Sequence of the second protein:
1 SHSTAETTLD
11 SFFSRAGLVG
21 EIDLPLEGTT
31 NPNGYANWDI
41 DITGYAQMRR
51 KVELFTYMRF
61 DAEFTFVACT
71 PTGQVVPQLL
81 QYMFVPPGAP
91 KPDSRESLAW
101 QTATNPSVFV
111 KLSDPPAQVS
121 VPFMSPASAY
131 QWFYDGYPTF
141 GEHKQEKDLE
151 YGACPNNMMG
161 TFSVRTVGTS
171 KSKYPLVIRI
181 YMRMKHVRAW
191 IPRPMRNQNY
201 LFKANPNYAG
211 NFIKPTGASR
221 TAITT

This data describes a binding interaction between two proteins.

Interface contacts:
Residue T104 in the first protein is in contact with residue R15 in the second protein (closest heavy-atom distance 0.9 Å).
Residue W100 in the first protein interacts with residue L18 in the second protein (closest heavy-atom distance 3.0 Å).
Residue F84 in the first protein interacts with residue R15 in the second protein (closest heavy-atom distance 3.3 Å).
Residue P86 in the first protein contacts residue R15 in the second protein (closest heavy-atom distance 3.7 Å).
Residue V167 in the first protein interacts with residue R179 in the second protein (closest heavy-atom distance 3.7 Å).
Residue A103 in the first protein contacts residue L18 in the second protein (closest heavy-atom distance 2.5 Å).
Residue V167 in the first protein interacts with residue C69 in the second protein (closest heavy-atom distance 0.9 Å).
Residue A103 in the first protein contacts residue M48 in the second protein (closest heavy-atom distance 3.7 Å).
Residue A103 in the first protein is in contact with residue A16 in the second protein (closest heavy-atom distance 2.7 Å).
Residue A103 in the first protein contacts residue G17 in the second protein (closest heavy-atom distance 1.8 Å).
Residue S170 in the first protein is in contact with residue P71 in the second protein (closest heavy-atom distance 1.5 Å).
Residue T166 in the first protein is in contact with residue P71 in the second protein (closest heavy-atom distance 0.9 Å).
Residue V167 in the first protein interacts with residue G73 in the second protein (closest heavy-atom distance 3.5 Å).
Residue S113 in the first protein contacts residue S113 in the second protein (closest heavy-atom distance 3.2 Å).
Residue L79 in the first protein contacts residue G73 in the second protein (closest heavy-atom distance 2.9 Å).
Residue K111 in the first protein contacts residue S113 in the second protein (closest heavy-atom distance 2.9 Å).
Residue P77 in the first protein interacts with residue Q74 in the second protein (closest heavy-atom distance 2.2 Å).
Residue T102 in the first protein is in contact with residue L18 in the second protein (closest heavy-atom distance 2.8 Å).
Residue T104 in the first protein is in contact with residue G17 in the second protein (closest heavy-atom distance 3.7 Å).
Residue P106 in the first protein is in contact with residue A16 in the second protein (closest heavy-atom distance 2.7 Å).
Residue R165 in the first protein interacts with residue R179 in the second protein (closest heavy-atom distance 0.8 Å).
Residue G168 in the first protein interacts with residue V177 in the second protein (closest heavy-atom distance 3.0 Å).
Residue K111 in the first protein interacts with residue K111 in the second protein (closest heavy-atom distance 3.7 Å).
Residue T169 in the first protein interacts with residue V177 in the second protein (closest heavy-atom distance 3.1 Å).
Residue L79 in the first protein is in contact with residue V75 in the second protein (closest heavy-atom distance 2.2 Å).
Residue T166 in the first protein interacts with residue T72 in the second protein (closest heavy-atom distance 2.9 Å).
Residue T169 in the first protein is in contact with residue P71 in the second protein (closest heavy-atom distance 2.5 Å).
Residue F109 in the first protein is in contact with residue P116 in the second protein (closest heavy-atom distance 3.3 Å).
Residue N105 in the first protein interacts with residue A16 in the second protein (closest heavy-atom distance 1.3 Å).
Residue Q78 in the first protein is in contact with residue G73 in the second protein (closest heavy-atom distance 0.5 Å).
Residue Q78 in the first protein contacts residue V75 in the second protein (closest heavy-atom distance 2.6 Å).
Residue V167 in the first protein is in contact with residue P71 in the second protein (closest heavy-atom distance 2.2 Å).
Residue Q101 in the first protein is in contact with residue L18 in the second protein (closest heavy-atom distance 2.9 Å).
Residue V167 in the first protein is in contact with residue T70 in the second protein (closest heavy-atom distance 0.7 Å).
Residue Q78 in the first protein interacts with residue Q74 in the second protein (closest heavy-atom distance 1.0 Å).
Residue P106 in the first protein is in contact with residue R15 in the second protein (closest heavy-atom distance 1.9 Å).
Residue S170 in the first protein is in contact with residue T72 in the second protein (closest heavy-atom distance 3.2 Å).
Residue V167 in the first protein is in contact with residue T72 in the second protein (closest heavy-atom distance 3.6 Å).
Residue F109 in the first protein contacts residue T65 in the second protein (closest heavy-atom distance 2.1 Å).
Residue K111 in the first protein is in contact with residue L112 in the second protein (closest heavy-atom distance 0.9 Å).
Residue G168 in the first protein contacts residue P71 in the second protein (closest heavy-atom distance 1.9 Å).
Residue T166 in the first protein contacts residue T70 in the second protein (closest heavy-atom distance 3.1 Å).
Residue Q101 in the first protein is in contact with residue Q47 in the second protein (closest heavy-atom distance 2.6 Å).
Residue G168 in the first protein is in contact with residue C69 in the second protein (closest heavy-atom distance 3.5 Å).
Residue V167 in the first protein interacts with residue V177 in the second protein (closest heavy-atom distance 3.5 Å).
Residue Q81 in the first protein contacts residue Y181 in the second protein (closest heavy-atom distance 1.8 Å).
Residue P77 in the first protein is in contact with residue V75 in the second protein (closest heavy-atom distance 1.6 Å).
Residue N105 in the first protein is in contact with residue R15 in the second protein (closest heavy-atom distance 0.7 Å).
Residue K173 in the first protein is in contact with residue T72 in the second protein (closest heavy-atom distance 2.9 Å).
Residue N105 in the first protein contacts residue G17 in the second protein (closest heavy-atom distance 3.4 Å).
Residue G168 in the first protein contacts residue T70 in the second protein (closest heavy-atom distance 2.3 Å).
Residue K171 in the first protein contacts residue P71 in the second protein (closest heavy-atom distance 3.5 Å).
Residue K111 in the first protein interacts with residue D114 in the second protein (closest heavy-atom distance 3.0 Å).
Residue S107 in the first protein contacts residue A16 in the second protein (closest heavy-atom distance 3.3 Å).
Residue S172 in the first protein interacts with residue P71 in the second protein (closest heavy-atom distance 3.6 Å).
Residue S172 in the first protein contacts residue T72 in the second protein (closest heavy-atom distance 1.2 Å).
Residue K171 in the first protein contacts residue T72 in the second protein (closest heavy-atom distance 1.9 Å).
Residue F109 in the first protein is in contact with residue V67 in the second protein (closest heavy-atom distance 3.7 Å).
Residue T104 in the first protein interacts with residue K51 in the second protein (closest heavy-atom distance 3.0 Å).
Residue T166 in the first protein interacts with residue G73 in the second protein (closest heavy-atom distance 3.0 Å).

Sequence of the first protein:
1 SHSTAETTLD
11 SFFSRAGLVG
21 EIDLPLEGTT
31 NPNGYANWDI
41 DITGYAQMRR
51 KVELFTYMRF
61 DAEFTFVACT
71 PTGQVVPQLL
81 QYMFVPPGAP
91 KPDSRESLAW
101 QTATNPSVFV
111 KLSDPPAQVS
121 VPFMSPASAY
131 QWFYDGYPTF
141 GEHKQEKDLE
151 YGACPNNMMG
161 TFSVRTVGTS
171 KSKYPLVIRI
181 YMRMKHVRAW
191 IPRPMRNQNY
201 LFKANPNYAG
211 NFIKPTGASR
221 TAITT